These two protein chains interact to form a complex.

Sequence of protein 1:
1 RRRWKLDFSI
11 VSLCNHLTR

Contacts between the two chains:
Residue F142 in protein 2 contacts residue F8 in protein 1 (closest heavy-atom distance 3.8 Å).
Residue D81 in protein 2 interacts with residue H16 in protein 1 (closest heavy-atom distance 3.5 Å).
Residue F93 in protein 2 interacts with residue V11 in protein 1 (closest heavy-atom distance 4.1 Å).
Residue E15 in protein 2 is in contact with residue R1 in protein 1 (closest heavy-atom distance 2.7 Å).
Residue L40 in protein 2 contacts residue V11 in protein 1 (closest heavy-atom distance 3.9 Å).
Residue M37 in protein 2 is in contact with residue L17 in protein 1 (closest heavy-atom distance 3.1 Å).
Residue K149 in protein 2 interacts with residue R2 in protein 1 (closest heavy-atom distance 3.0 Å).
Residue V137 in protein 2 interacts with residue W4 in protein 1 (closest heavy-atom distance 3.5 Å).
Residue L40 in protein 2 contacts residue C14 in protein 1 (closest heavy-atom distance 3.9 Å).
Residue Q42 in protein 2 is in contact with residue T18 in protein 1 (closest heavy-atom distance 2.8 Å).
Residue E15 in protein 2 is in contact with residue L6 in protein 1 (closest heavy-atom distance 3.3 Å).
Residue E115 in protein 2 interacts with residue R3 in protein 1 (closest heavy-atom distance 3.7 Å).
Residue I126 in protein 2 contacts residue W4 in protein 1 (closest heavy-atom distance 4.1 Å).
Residue Q42 in protein 2 interacts with residue N15 in protein 1 (closest heavy-atom distance 4.0 Å).
Residue A11 in protein 2 contacts residue R1 in protein 1 (closest heavy-atom distance 3.3 Å).
Residue D79 in protein 2 interacts with residue H16 in protein 1 (closest heavy-atom distance 3.8 Å).
Residue M146 in protein 2 interacts with residue K5 in protein 1 (closest heavy-atom distance 3.5 Å).
Residue M73 in protein 2 contacts residue L13 in protein 1 (closest heavy-atom distance 3.9 Å).
Residue A89 in protein 2 interacts with residue F8 in protein 1 (closest heavy-atom distance 3.7 Å).
Residue M72 in protein 2 contacts residue L17 in protein 1 (closest heavy-atom distance 4.1 Å).
Residue K149 in protein 2 is in contact with residue K5 in protein 1 (closest heavy-atom distance 4.0 Å).
Residue M125 in protein 2 contacts residue R3 in protein 1 (closest heavy-atom distance 3.6 Å).
Residue A89 in protein 2 contacts residue N15 in protein 1 (closest heavy-atom distance 3.7 Å).
Residue V92 in protein 2 interacts with residue V11 in protein 1 (closest heavy-atom distance 3.9 Å).
Residue M77 in protein 2 interacts with residue S9 in protein 1 (closest heavy-atom distance 3.0 Å).
Residue M146 in protein 2 interacts with residue F8 in protein 1 (closest heavy-atom distance 3.8 Å).
Residue L117 in protein 2 contacts residue R3 in protein 1 (closest heavy-atom distance 3.6 Å).
Residue E8 in protein 2 interacts with residue R1 in protein 1 (closest heavy-atom distance 2.7 Å).
Residue E85 in protein 2 interacts with residue H16 in protein 1 (closest heavy-atom distance 3.7 Å).
Residue V36 in protein 2 is in contact with residue C14 in protein 1 (closest heavy-atom distance 3.9 Å).
Residue M110 in protein 2 is in contact with residue D7 in protein 1 (closest heavy-atom distance 3.0 Å).
Residue Q42 in protein 2 contacts residue C14 in protein 1 (closest heavy-atom distance 3.0 Å).
Residue F142 in protein 2 contacts residue W4 in protein 1 (closest heavy-atom distance 3.6 Å).
Residue F20 in protein 2 is in contact with residue I10 in protein 1 (closest heavy-atom distance 4.1 Å).
Residue M146 in protein 2 contacts residue W4 in protein 1 (closest heavy-atom distance 3.5 Å).
Residue L106 in protein 2 contacts residue W4 in protein 1 (closest heavy-atom distance 3.6 Å).
Residue E15 in protein 2 is in contact with residue R3 in protein 1 (closest heavy-atom distance 3.6 Å).
Residue A89 in protein 2 is in contact with residue V11 in protein 1 (closest heavy-atom distance 3.6 Å).
Residue E12 in protein 2 contacts residue R2 in protein 1 (closest heavy-atom distance 3.5 Å).
Residue M77 in protein 2 contacts residue S12 in protein 1 (closest heavy-atom distance 3.0 Å).
Residue M72 in protein 2 interacts with residue L13 in protein 1 (closest heavy-atom distance 4.0 Å).
Residue K76 in protein 2 contacts residue L13 in protein 1 (closest heavy-atom distance 3.5 Å).
Residue A16 in protein 2 interacts with residue I10 in protein 1 (closest heavy-atom distance 3.9 Å).
Residue A129 in protein 2 is in contact with residue W4 in protein 1 (closest heavy-atom distance 3.8 Å).
Residue E12 in protein 2 is in contact with residue L6 in protein 1 (closest heavy-atom distance 3.4 Å).
Residue E88 in protein 2 is in contact with residue N15 in protein 1 (closest heavy-atom distance 3.4 Å).
Residue L113 in protein 2 is in contact with residue I10 in protein 1 (closest heavy-atom distance 3.9 Å).
Residue E115 in protein 2 contacts residue D7 in protein 1 (closest heavy-atom distance 2.6 Å).
Residue L19 in protein 2 contacts residue I10 in protein 1 (closest heavy-atom distance 3.1 Å).
Residue M73 in protein 2 interacts with residue S9 in protein 1 (closest heavy-atom distance 3.6 Å).
Residue M125 in protein 2 is in contact with residue W4 in protein 1 (closest heavy-atom distance 3.5 Å).
Residue M37 in protein 2 contacts residue C14 in protein 1 (closest heavy-atom distance 4.0 Å).
Residue K76 in protein 2 interacts with residue H16 in protein 1 (closest heavy-atom distance 3.5 Å).
Residue F20 in protein 2 interacts with residue L13 in protein 1 (closest heavy-atom distance 4.0 Å).
Residue M52 in protein 2 interacts with residue L17 in protein 1 (closest heavy-atom distance 3.7 Å).
Residue E121 in protein 2 is in contact with residue R3 in protein 1 (closest heavy-atom distance 3.0 Å).
Residue I101 in protein 2 interacts with residue W4 in protein 1 (closest heavy-atom distance 3.7 Å).
Residue E115 in protein 2 is in contact with residue L6 in protein 1 (closest heavy-atom distance 3.9 Å).
Residue F93 in protein 2 interacts with residue W4 in protein 1 (closest heavy-atom distance 3.5 Å).
Residue D81 in protein 2 interacts with residue S12 in protein 1 (closest heavy-atom distance 3.8 Å).

Sequence of protein 2:
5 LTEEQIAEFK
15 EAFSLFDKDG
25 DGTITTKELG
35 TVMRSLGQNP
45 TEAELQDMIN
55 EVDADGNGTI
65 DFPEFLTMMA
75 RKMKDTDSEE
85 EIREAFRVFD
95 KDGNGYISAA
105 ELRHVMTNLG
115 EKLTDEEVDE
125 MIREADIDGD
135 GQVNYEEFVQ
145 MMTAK